Sequence of chain A:
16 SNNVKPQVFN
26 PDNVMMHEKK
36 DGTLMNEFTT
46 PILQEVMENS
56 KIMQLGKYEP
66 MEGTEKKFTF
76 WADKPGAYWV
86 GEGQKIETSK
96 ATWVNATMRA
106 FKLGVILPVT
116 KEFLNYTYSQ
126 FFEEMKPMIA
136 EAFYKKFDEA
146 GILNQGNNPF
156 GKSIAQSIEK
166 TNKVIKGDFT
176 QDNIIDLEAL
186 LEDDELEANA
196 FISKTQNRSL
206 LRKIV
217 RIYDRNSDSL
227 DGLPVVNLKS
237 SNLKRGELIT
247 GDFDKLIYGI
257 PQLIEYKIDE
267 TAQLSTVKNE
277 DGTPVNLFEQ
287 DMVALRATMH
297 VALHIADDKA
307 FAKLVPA

This data describes a binding interaction between two proteins.

Interface contacts:
Residue F75 in chain B contacts residue Q49 in chain A (closest heavy-atom distance 3.7 Å).
Residue D181 in chain B is in contact with residue K208 in chain A (closest heavy-atom distance 2.7 Å).
Residue G81 in chain B interacts with residue A137 in chain A (closest heavy-atom distance 3.6 Å).
Residue A96 in chain B interacts with residue M130 in chain A (closest heavy-atom distance 3.5 Å).
Residue T74 in chain B contacts residue T44 in chain A (closest heavy-atom distance 3.0 Å).
Residue T74 in chain B contacts residue I47 in chain A (closest heavy-atom distance 2.8 Å).
Residue T74 in chain B is in contact with residue P46 in chain A (closest heavy-atom distance 3.2 Å).
Residue T93 in chain B is in contact with residue I111 in chain A (closest heavy-atom distance 3.1 Å).
Residue W98 in chain B is in contact with residue F43 in chain A (closest heavy-atom distance 3.4 Å).
Residue F75 in chain B contacts residue I47 in chain A (closest heavy-atom distance 3.3 Å).
Residue T93 in chain B contacts residue T272 in chain A (closest heavy-atom distance 3.7 Å).
Residue A82 in chain B is in contact with residue K141 in chain A (closest heavy-atom distance 3.4 Å).
Residue W84 in chain B interacts with residue G151 in chain A (closest heavy-atom distance 3.6 Å).
Residue E190 in chain B interacts with residue K199 in chain A (closest heavy-atom distance 2.5 Å).
Residue K90 in chain B contacts residue S271 in chain A (closest heavy-atom distance 3.6 Å).
Residue A96 in chain B is in contact with residue M30 in chain A (closest heavy-atom distance 3.5 Å).
Residue T93 in chain B interacts with residue V273 in chain A (closest heavy-atom distance 3.2 Å).
Residue P80 in chain B is in contact with residue A137 in chain A (closest heavy-atom distance 3.2 Å).
Residue I91 in chain B contacts residue V110 in chain A (closest heavy-atom distance 3.7 Å).
Residue K79 in chain B is in contact with residue M133 in chain A (closest heavy-atom distance 3.1 Å).
Residue K251 in chain B interacts with residue Q49 in chain A (closest heavy-atom distance 3.6 Å).
Residue Y83 in chain B interacts with residue G109 in chain A (closest heavy-atom distance 3.0 Å).
Residue W98 in chain B interacts with residue M30 in chain A (closest heavy-atom distance 3.5 Å).
Residue K95 in chain B interacts with residue D27 in chain A (closest heavy-atom distance 3.0 Å).
Residue D188 in chain B contacts residue R241 in chain A (closest heavy-atom distance 3.0 Å).
Residue A184 in chain B is in contact with residue S204 in chain A (closest heavy-atom distance 3.6 Å).
Residue D227 in chain B interacts with residue R207 in chain A (closest heavy-atom distance 3.0 Å).
Residue W76 in chain B interacts with residue M130 in chain A (closest heavy-atom distance 3.2 Å).
Residue S94 in chain B is in contact with residue L112 in chain A (closest heavy-atom distance 3.2 Å).
Residue E187 in chain B is in contact with residue R203 in chain A (closest heavy-atom distance 2.9 Å).
Residue W84 in chain B interacts with residue A145 in chain A (closest heavy-atom distance 3.5 Å).
Residue E183 in chain B is in contact with residue R207 in chain A (closest heavy-atom distance 2.8 Å).
Residue A82 in chain B contacts residue F138 in chain A (closest heavy-atom distance 3.4 Å).
Residue W76 in chain B interacts with residue Q49 in chain A (closest heavy-atom distance 3.6 Å).
Residue G81 in chain B interacts with residue V110 in chain A (closest heavy-atom distance 3.6 Å).
Residue K79 in chain B contacts residue E50 in chain A (closest heavy-atom distance 3.1 Å).
Residue E187 in chain B interacts with residue Q201 in chain A (closest heavy-atom distance 3.2 Å).
Residue T93 in chain B interacts with residue N28 in chain A (closest heavy-atom distance 2.9 Å).
Residue W84 in chain B interacts with residue K141 in chain A (closest heavy-atom distance 3.7 Å).
Residue E192 in chain B is in contact with residue R203 in chain A (closest heavy-atom distance 2.8 Å).
Residue D177 in chain B contacts residue K208 in chain A (closest heavy-atom distance 3.5 Å).
Residue Q176 in chain B is in contact with residue R217 in chain A (closest heavy-atom distance 2.8 Å).
Residue D188 in chain B interacts with residue Q201 in chain A (closest heavy-atom distance 2.9 Å).
Residue W84 in chain B contacts residue N152 in chain A (closest heavy-atom distance 3.4 Å).
Residue S94 in chain B interacts with residue I111 in chain A (closest heavy-atom distance 2.9 Å).
Residue K79 in chain B is in contact with residue E136 in chain A (closest heavy-atom distance 2.9 Å).
Residue W84 in chain B is in contact with residue K107 in chain A (closest heavy-atom distance 3.6 Å).
Residue A193 in chain B is in contact with residue R221 in chain A (closest heavy-atom distance 3.0 Å).
Residue Y83 in chain B is in contact with residue L108 in chain A (closest heavy-atom distance 3.3 Å).
Residue W76 in chain B contacts residue Y123 in chain A (closest heavy-atom distance 3.7 Å).
Residue E183 in chain B interacts with residue R221 in chain A (closest heavy-atom distance 2.7 Å).
Residue W84 in chain B interacts with residue L108 in chain A (closest heavy-atom distance 3.5 Å).
Residue I91 in chain B interacts with residue R292 in chain A (closest heavy-atom distance 3.7 Å).
Residue V85 in chain B interacts with residue K107 in chain A (closest heavy-atom distance 3.0 Å).
Residue W84 in chain B contacts residue P154 in chain A (closest heavy-atom distance 3.5 Å).
Residue E187 in chain B interacts with residue T200 in chain A (closest heavy-atom distance 3.6 Å).
Residue K95 in chain B is in contact with residue N28 in chain A (closest heavy-atom distance 3.6 Å).
Residue W76 in chain B is in contact with residue P46 in chain A (closest heavy-atom distance 3.4 Å).
Residue E92 in chain B interacts with residue I111 in chain A (closest heavy-atom distance 3.2 Å).
Residue W76 in chain B interacts with residue I47 in chain A (closest heavy-atom distance 3.1 Å).

Sequence of chain B:
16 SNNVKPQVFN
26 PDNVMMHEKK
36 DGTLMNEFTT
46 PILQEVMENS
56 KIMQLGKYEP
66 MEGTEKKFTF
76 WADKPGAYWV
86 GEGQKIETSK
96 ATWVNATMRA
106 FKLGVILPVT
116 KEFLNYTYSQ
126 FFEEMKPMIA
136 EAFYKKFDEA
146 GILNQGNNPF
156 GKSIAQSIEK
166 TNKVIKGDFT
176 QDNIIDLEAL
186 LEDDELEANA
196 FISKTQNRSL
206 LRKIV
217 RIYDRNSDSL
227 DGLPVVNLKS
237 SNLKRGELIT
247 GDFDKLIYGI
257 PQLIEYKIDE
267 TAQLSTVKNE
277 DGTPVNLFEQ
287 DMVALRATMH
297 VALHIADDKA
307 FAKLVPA